Sequence of protein 2:
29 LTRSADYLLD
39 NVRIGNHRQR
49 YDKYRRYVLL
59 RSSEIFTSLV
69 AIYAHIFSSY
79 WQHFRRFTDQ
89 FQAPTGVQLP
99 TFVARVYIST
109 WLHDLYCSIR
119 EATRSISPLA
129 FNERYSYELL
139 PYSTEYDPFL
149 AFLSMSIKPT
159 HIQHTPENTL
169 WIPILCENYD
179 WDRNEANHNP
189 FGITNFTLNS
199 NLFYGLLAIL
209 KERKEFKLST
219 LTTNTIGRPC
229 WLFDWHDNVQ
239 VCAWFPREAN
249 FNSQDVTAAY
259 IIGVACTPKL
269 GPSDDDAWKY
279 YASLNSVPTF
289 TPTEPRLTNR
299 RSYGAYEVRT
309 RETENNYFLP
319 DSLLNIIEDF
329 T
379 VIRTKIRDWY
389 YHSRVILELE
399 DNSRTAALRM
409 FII

Sequence of protein 1:
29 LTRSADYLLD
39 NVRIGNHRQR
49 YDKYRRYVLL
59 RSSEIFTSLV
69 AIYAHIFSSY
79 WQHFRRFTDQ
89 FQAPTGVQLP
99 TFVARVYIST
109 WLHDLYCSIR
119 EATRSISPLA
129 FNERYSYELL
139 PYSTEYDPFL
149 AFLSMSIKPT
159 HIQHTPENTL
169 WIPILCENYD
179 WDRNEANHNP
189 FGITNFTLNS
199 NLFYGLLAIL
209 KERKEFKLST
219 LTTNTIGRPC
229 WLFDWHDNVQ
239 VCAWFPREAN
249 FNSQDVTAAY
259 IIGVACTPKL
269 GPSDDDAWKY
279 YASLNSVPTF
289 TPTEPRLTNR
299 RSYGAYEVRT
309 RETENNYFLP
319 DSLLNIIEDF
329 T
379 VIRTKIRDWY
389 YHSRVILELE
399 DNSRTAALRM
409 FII

Contacts between the two chains:
Residue D272 in protein 2 interacts with residue D386 in protein 1 (closest heavy-atom distance 2.9 Å).
Residue I259 in protein 2 interacts with residue R402 in protein 1 (closest heavy-atom distance 2.1 Å).
Residue E310 in protein 2 is in contact with residue R385 in protein 1 (closest heavy-atom distance 2.6 Å).
Residue V393 in protein 2 contacts residue V239 in protein 1 (closest heavy-atom distance 2.9 Å).
Residue Y389 in protein 2 is in contact with residue D232 in protein 1 (closest heavy-atom distance 3.0 Å).
Residue G269 in protein 2 interacts with residue R299 in protein 1 (closest heavy-atom distance 2.8 Å).
Residue E305 in protein 2 interacts with residue R48 in protein 1 (closest heavy-atom distance 2.9 Å).
Residue I384 in protein 2 contacts residue D274 in protein 1 (closest heavy-atom distance 2.9 Å).
Residue R402 in protein 2 contacts residue G261 in protein 1 (closest heavy-atom distance 3.0 Å).
Residue R299 in protein 2 interacts with residue K267 in protein 1 (closest heavy-atom distance 3.0 Å).
Residue R402 in protein 2 is in contact with residue I259 in protein 1 (closest heavy-atom distance 2.2 Å).
Residue Y279 in protein 2 interacts with residue I380 in protein 1 (closest heavy-atom distance 2.5 Å).
Residue A303 in protein 2 contacts residue Q47 in protein 1 (closest heavy-atom distance 2.4 Å).
Residue N44 in protein 2 is in contact with residue R245 in protein 1 (closest heavy-atom distance 2.7 Å).
Residue R381 in protein 2 contacts residue E312 in protein 1 (closest heavy-atom distance 2.7 Å).
Residue R392 in protein 2 contacts residue Y304 in protein 1 (closest heavy-atom distance 3.0 Å).
Residue Y389 in protein 2 is in contact with residue A303 in protein 1 (closest heavy-atom distance 3.0 Å).
Residue V239 in protein 2 contacts residue V393 in protein 1 (closest heavy-atom distance 2.8 Å).
Residue K277 in protein 2 is in contact with residue T382 in protein 1 (closest heavy-atom distance 2.9 Å).
Residue D274 in protein 2 is in contact with residue I384 in protein 1 (closest heavy-atom distance 2.9 Å).
Residue A241 in protein 2 interacts with residue S391 in protein 1 (closest heavy-atom distance 2.9 Å).
Residue P164 in protein 2 is in contact with residue A303 in protein 1 (closest heavy-atom distance 3.0 Å).
Residue H234 in protein 2 interacts with residue Y389 in protein 1 (closest heavy-atom distance 2.7 Å).
Residue E246 in protein 2 is in contact with residue H162 in protein 1 (closest heavy-atom distance 2.9 Å).
Residue E213 in protein 2 contacts residue I411 in protein 1 (closest heavy-atom distance 3.0 Å).
Residue H162 in protein 2 contacts residue H162 in protein 1 (closest heavy-atom distance 3.0 Å).
Residue D386 in protein 2 interacts with residue R294 in protein 1 (closest heavy-atom distance 3.0 Å).
Residue Y278 in protein 2 interacts with residue S320 in protein 1 (closest heavy-atom distance 2.8 Å).
Residue D386 in protein 2 interacts with residue D272 in protein 1 (closest heavy-atom distance 2.7 Å).
Residue Y304 in protein 2 is in contact with residue Y389 in protein 1 (closest heavy-atom distance 2.7 Å).
Residue K383 in protein 2 interacts with residue D274 in protein 1 (closest heavy-atom distance 2.3 Å).
Residue T308 in protein 2 contacts residue R385 in protein 1 (closest heavy-atom distance 2.7 Å).
Residue A241 in protein 2 contacts residue H390 in protein 1 (closest heavy-atom distance 2.9 Å).
Residue H390 in protein 2 is in contact with residue A241 in protein 1 (closest heavy-atom distance 3.0 Å).
Residue R309 in protein 2 interacts with residue T382 in protein 1 (closest heavy-atom distance 2.9 Å).
Residue R48 in protein 2 is in contact with residue G302 in protein 1 (closest heavy-atom distance 2.7 Å).
Residue E312 in protein 2 contacts residue R381 in protein 1 (closest heavy-atom distance 2.4 Å).
Residue V306 in protein 2 interacts with residue W387 in protein 1 (closest heavy-atom distance 2.7 Å).
Residue R385 in protein 2 interacts with residue T308 in protein 1 (closest heavy-atom distance 2.8 Å).
Residue E310 in protein 2 contacts residue K383 in protein 1 (closest heavy-atom distance 2.8 Å).
Residue Y315 in protein 2 contacts residue V379 in protein 1 (closest heavy-atom distance 2.9 Å).
Residue R245 in protein 2 interacts with residue G43 in protein 1 (closest heavy-atom distance 2.9 Å).
Residue Y258 in protein 2 interacts with residue E396 in protein 1 (closest heavy-atom distance 2.9 Å).
Residue A303 in protein 2 is in contact with residue P164 in protein 1 (closest heavy-atom distance 3.0 Å).
Residue Y389 in protein 2 contacts residue Y304 in protein 1 (closest heavy-atom distance 2.6 Å).
Residue V379 in protein 2 interacts with residue Y315 in protein 1 (closest heavy-atom distance 2.5 Å).
Residue T382 in protein 2 interacts with residue K277 in protein 1 (closest heavy-atom distance 2.7 Å).
Residue R48 in protein 2 interacts with residue E305 in protein 1 (closest heavy-atom distance 2.8 Å).
Residue W387 in protein 2 interacts with residue E305 in protein 1 (closest heavy-atom distance 3.0 Å).
Residue Q47 in protein 2 interacts with residue A303 in protein 1 (closest heavy-atom distance 3.0 Å).
Residue V237 in protein 2 is in contact with residue I394 in protein 1 (closest heavy-atom distance 2.9 Å).
Residue Y389 in protein 2 interacts with residue H234 in protein 1 (closest heavy-atom distance 2.7 Å).
Residue I380 in protein 2 interacts with residue Y279 in protein 1 (closest heavy-atom distance 3.0 Å).
Residue Y304 in protein 2 contacts residue R392 in protein 1 (closest heavy-atom distance 2.8 Å).
Residue W387 in protein 2 contacts residue V306 in protein 1 (closest heavy-atom distance 2.8 Å).
Residue W387 in protein 2 contacts residue T308 in protein 1 (closest heavy-atom distance 3.0 Å).
Residue Y258 in protein 2 is in contact with residue S401 in protein 1 (closest heavy-atom distance 2.6 Å).
Residue R299 in protein 2 is in contact with residue G269 in protein 1 (closest heavy-atom distance 2.2 Å).
Residue A303 in protein 2 interacts with residue R48 in protein 1 (closest heavy-atom distance 3.0 Å).
Residue D273 in protein 2 contacts residue R385 in protein 1 (closest heavy-atom distance 2.8 Å).

This data describes a binding interaction between two proteins.